Sequence of protein 2:
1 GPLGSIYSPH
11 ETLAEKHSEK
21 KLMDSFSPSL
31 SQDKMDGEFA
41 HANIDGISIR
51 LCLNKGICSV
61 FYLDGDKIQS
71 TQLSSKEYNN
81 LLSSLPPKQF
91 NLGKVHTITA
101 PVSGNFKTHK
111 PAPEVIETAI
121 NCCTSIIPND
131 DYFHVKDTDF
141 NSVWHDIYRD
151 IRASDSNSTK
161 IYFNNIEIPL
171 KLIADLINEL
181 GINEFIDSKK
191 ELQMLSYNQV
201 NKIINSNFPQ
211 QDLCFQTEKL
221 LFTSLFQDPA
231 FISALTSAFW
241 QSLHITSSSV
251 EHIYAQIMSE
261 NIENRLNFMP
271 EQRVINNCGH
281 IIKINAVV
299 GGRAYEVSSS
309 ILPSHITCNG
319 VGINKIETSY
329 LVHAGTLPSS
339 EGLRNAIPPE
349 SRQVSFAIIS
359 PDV

Sequence of protein 1:
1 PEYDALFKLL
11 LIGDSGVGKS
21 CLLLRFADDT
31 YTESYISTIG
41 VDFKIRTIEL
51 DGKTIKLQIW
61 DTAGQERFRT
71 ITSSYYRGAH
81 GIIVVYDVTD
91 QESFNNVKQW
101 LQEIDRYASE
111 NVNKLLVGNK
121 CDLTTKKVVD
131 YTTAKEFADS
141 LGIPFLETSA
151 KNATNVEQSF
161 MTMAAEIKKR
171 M

This data describes a binding interaction between two proteins.

Contacts between the two chains:
Residue G279 in protein 2 is in contact with residue I36 in protein 1 (closest heavy-atom distance 3.8 Å).
Residue N276 in protein 2 interacts with residue D42 in protein 1 (closest heavy-atom distance 3.7 Å).
Residue Y254 in protein 2 interacts with residue I39 in protein 1 (closest heavy-atom distance 3.6 Å).
Residue V274 in protein 2 interacts with residue D42 in protein 1 (closest heavy-atom distance 4.0 Å).
Residue H244 in protein 2 is in contact with residue I39 in protein 1 (closest heavy-atom distance 3.8 Å).
Residue N141 in protein 2 contacts residue E66 in protein 1 (closest heavy-atom distance 2.8 Å).
Residue H244 in protein 2 interacts with residue F68 in protein 1 (closest heavy-atom distance 3.8 Å).
Residue R149 in protein 2 interacts with residue S37 in protein 1 (closest heavy-atom distance 3.5 Å).
Residue Q241 in protein 2 interacts with residue Q65 in protein 1 (closest heavy-atom distance 3.1 Å).
Residue W240 in protein 2 contacts residue R67 in protein 1 (closest heavy-atom distance 3.9 Å).
Residue M258 in protein 2 contacts residue G40 in protein 1 (closest heavy-atom distance 3.8 Å).
Residue F185 in protein 2 is in contact with residue L123 in protein 1 (closest heavy-atom distance 3.6 Å).
Residue N157 in protein 2 contacts residue I36 in protein 1 (closest heavy-atom distance 3.2 Å).
Residue N141 in protein 2 contacts residue Q65 in protein 1 (closest heavy-atom distance 2.6 Å).
Residue M258 in protein 2 is in contact with residue I71 in protein 1 (closest heavy-atom distance 4.0 Å).
Residue R265 in protein 2 contacts residue D42 in protein 1 (closest heavy-atom distance 3.0 Å).
Residue E251 in protein 2 contacts residue T70 in protein 1 (closest heavy-atom distance 3.2 Å).
Residue T138 in protein 2 is in contact with residue Q65 in protein 1 (closest heavy-atom distance 3.2 Å).
Residue D139 in protein 2 contacts residue R67 in protein 1 (closest heavy-atom distance 2.9 Å).
Residue L266 in protein 2 interacts with residue W60 in protein 1 (closest heavy-atom distance 4.0 Å).
Residue E271 in protein 2 is in contact with residue K56 in protein 1 (closest heavy-atom distance 3.9 Å).
Residue S142 in protein 2 is in contact with residue S15 in protein 1 (closest heavy-atom distance 3.6 Å).
Residue Q241 in protein 2 interacts with residue S15 in protein 1 (closest heavy-atom distance 3.3 Å).
Residue I262 in protein 2 contacts residue W60 in protein 1 (closest heavy-atom distance 3.5 Å).
Residue R265 in protein 2 contacts residue F43 in protein 1 (closest heavy-atom distance 3.4 Å).
Residue L266 in protein 2 is in contact with residue F43 in protein 1 (closest heavy-atom distance 3.7 Å).
Residue Y254 in protein 2 contacts residue F68 in protein 1 (closest heavy-atom distance 3.9 Å).
Residue Y254 in protein 2 contacts residue I71 in protein 1 (closest heavy-atom distance 3.8 Å).
Residue E271 in protein 2 is in contact with residue I45 in protein 1 (closest heavy-atom distance 3.8 Å).
Residue S242 in protein 2 contacts residue F68 in protein 1 (closest heavy-atom distance 3.2 Å).
Residue P270 in protein 2 is in contact with residue I45 in protein 1 (closest heavy-atom distance 3.7 Å).
Residue N277 in protein 2 contacts residue I39 in protein 1 (closest heavy-atom distance 3.8 Å).
Residue N276 in protein 2 interacts with residue T38 in protein 1 (closest heavy-atom distance 3.4 Å).
Residue N276 in protein 2 interacts with residue I39 in protein 1 (closest heavy-atom distance 2.8 Å).
Residue K189 in protein 2 interacts with residue E92 in protein 1 (closest heavy-atom distance 3.8 Å).
Residue N277 in protein 2 interacts with residue I36 in protein 1 (closest heavy-atom distance 3.7 Å).
Residue Y254 in protein 2 contacts residue G40 in protein 1 (closest heavy-atom distance 3.7 Å).
Residue I262 in protein 2 contacts residue Y75 in protein 1 (closest heavy-atom distance 3.8 Å).
Residue R273 in protein 2 is in contact with residue D28 in protein 1 (closest heavy-atom distance 3.6 Å).
Residue M258 in protein 2 contacts residue V41 in protein 1 (closest heavy-atom distance 3.9 Å).
Residue L266 in protein 2 interacts with residue Q58 in protein 1 (closest heavy-atom distance 3.8 Å).
Residue S242 in protein 2 is in contact with residue Q65 in protein 1 (closest heavy-atom distance 2.7 Å).
Residue N276 in protein 2 is in contact with residue V41 in protein 1 (closest heavy-atom distance 3.2 Å).
Residue D150 in protein 2 contacts residue I36 in protein 1 (closest heavy-atom distance 3.1 Å).
Residue Q241 in protein 2 interacts with residue F68 in protein 1 (closest heavy-atom distance 3.1 Å).
Residue N276 in protein 2 contacts residue S37 in protein 1 (closest heavy-atom distance 3.8 Å).
Residue S156 in protein 2 interacts with residue S34 in protein 1 (closest heavy-atom distance 3.5 Å).
Residue W240 in protein 2 is in contact with residue Q65 in protein 1 (closest heavy-atom distance 3.1 Å).
Residue A153 in protein 2 interacts with residue E33 in protein 1 (closest heavy-atom distance 3.6 Å).
Residue A153 in protein 2 contacts residue S34 in protein 1 (closest heavy-atom distance 3.0 Å).
Residue F133 in protein 2 interacts with residue R67 in protein 1 (closest heavy-atom distance 4.0 Å).
Residue K136 in protein 2 interacts with residue R67 in protein 1 (closest heavy-atom distance 3.6 Å).
Residue H145 in protein 2 is in contact with residue G16 in protein 1 (closest heavy-atom distance 3.6 Å).
Residue R152 in protein 2 contacts residue E33 in protein 1 (closest heavy-atom distance 3.3 Å).
Residue T138 in protein 2 interacts with residue E66 in protein 1 (closest heavy-atom distance 3.4 Å).
Residue R273 in protein 2 is in contact with residue K44 in protein 1 (closest heavy-atom distance 3.0 Å).
Residue R273 in protein 2 is in contact with residue Y35 in protein 1 (closest heavy-atom distance 3.2 Å).
Residue R149 in protein 2 contacts residue I36 in protein 1 (closest heavy-atom distance 3.8 Å).
Residue S242 in protein 2 interacts with residue R67 in protein 1 (closest heavy-atom distance 3.7 Å).
Residue H134 in protein 2 interacts with residue R67 in protein 1 (closest heavy-atom distance 3.0 Å).